This data describes a binding interaction between two proteins.

Contacts between the two chains:
Residue N81 in the second protein is in contact with residue S142 in the first protein (closest heavy-atom distance 3.3 Å).
Residue N81 in the second protein is in contact with residue F140 in the first protein (closest heavy-atom distance 3.8 Å).
Residue F83 in the second protein is in contact with residue A138 in the first protein (closest heavy-atom distance 3.6 Å).
Residue F83 in the second protein contacts residue H139 in the first protein (closest heavy-atom distance 3.7 Å).
Residue H86 in the second protein is in contact with residue A138 in the first protein (closest heavy-atom distance 2.9 Å).
Residue N81 in the second protein is in contact with residue V141 in the first protein (closest heavy-atom distance 2.7 Å).
Residue Y82 in the second protein contacts residue H139 in the first protein (closest heavy-atom distance 4.0 Å).
Residue N81 in the second protein is in contact with residue T143 in the first protein (closest heavy-atom distance 4.2 Å).
Residue K75 in the second protein is in contact with residue F140 in the first protein (closest heavy-atom distance 4.9 Å).
Residue Y82 in the second protein contacts residue F140 in the first protein (closest heavy-atom distance 3.3 Å).
Residue Y82 in the second protein is in contact with residue V141 in the first protein (closest heavy-atom distance 2.7 Å).
Residue Y82 in the second protein contacts residue P148 in the first protein (closest heavy-atom distance 4.3 Å).
Residue P85 in the second protein is in contact with residue A138 in the first protein (closest heavy-atom distance 3.9 Å).
Residue E87 in the second protein is in contact with residue A138 in the first protein (closest heavy-atom distance 4.5 Å).
Residue V84 in the second protein is in contact with residue H139 in the first protein (closest heavy-atom distance 3.6 Å).
Residue V84 in the second protein is in contact with residue A138 in the first protein (closest heavy-atom distance 3.2 Å).
Residue G80 in the second protein interacts with residue T143 in the first protein (closest heavy-atom distance 4.4 Å).
Residue F83 in the second protein interacts with residue F140 in the first protein (closest heavy-atom distance 4.5 Å).
Residue F83 in the second protein interacts with residue V141 in the first protein (closest heavy-atom distance 5.0 Å).

Sequence of the first protein:
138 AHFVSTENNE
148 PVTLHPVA

Sequence of the second protein:
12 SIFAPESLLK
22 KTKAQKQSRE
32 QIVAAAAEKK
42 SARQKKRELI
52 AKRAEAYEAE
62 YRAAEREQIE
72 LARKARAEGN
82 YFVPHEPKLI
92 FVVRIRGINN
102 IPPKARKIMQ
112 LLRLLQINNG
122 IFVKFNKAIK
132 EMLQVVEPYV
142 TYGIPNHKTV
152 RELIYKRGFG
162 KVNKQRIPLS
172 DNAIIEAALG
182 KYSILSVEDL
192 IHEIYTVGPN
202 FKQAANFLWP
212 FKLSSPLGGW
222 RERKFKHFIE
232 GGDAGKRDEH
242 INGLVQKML